Sequence of the second protein:
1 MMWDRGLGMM

Contacts between the two chains:
Residue Y159 in the first protein contacts residue W3 in the second protein (closest heavy-atom distance 3.5 Å).
Residue T163 in the first protein is in contact with residue M1 in the second protein (closest heavy-atom distance 3.7 Å).
Residue M5 in the first protein is in contact with residue M1 in the second protein (closest heavy-atom distance 4.2 Å).
Residue T80 in the first protein is in contact with residue M9 in the second protein (closest heavy-atom distance 4.2 Å).
Residue D77 in the first protein interacts with residue M9 in the second protein (closest heavy-atom distance 3.0 Å).
Residue D77 in the first protein is in contact with residue M10 in the second protein (closest heavy-atom distance 3.0 Å).
Residue T80 in the first protein contacts residue M10 in the second protein (closest heavy-atom distance 3.7 Å).
Residue F9 in the first protein contacts residue M2 in the second protein (closest heavy-atom distance 3.5 Å).
Residue W147 in the first protein contacts residue G8 in the second protein (closest heavy-atom distance 3.8 Å).
Residue E63 in the first protein is in contact with residue M1 in the second protein (closest heavy-atom distance 3.1 Å).
Residue T73 in the first protein contacts residue M9 in the second protein (closest heavy-atom distance 4.7 Å).
Residue K66 in the first protein contacts residue D4 in the second protein (closest heavy-atom distance 3.7 Å).
Residue K66 in the first protein is in contact with residue M1 in the second protein (closest heavy-atom distance 3.5 Å).
Residue Y59 in the first protein interacts with residue M1 in the second protein (closest heavy-atom distance 3.8 Å).
Residue V152 in the first protein contacts residue G6 in the second protein (closest heavy-atom distance 4.5 Å).
Residue T142 in the first protein contacts residue M10 in the second protein (closest heavy-atom distance 4.2 Å).
Residue M45 in the first protein is in contact with residue M2 in the second protein (closest heavy-atom distance 4.3 Å).
Residue T163 in the first protein contacts residue M2 in the second protein (closest heavy-atom distance 4.8 Å).
Residue Q155 in the first protein interacts with residue W3 in the second protein (closest heavy-atom distance 4.0 Å).
Residue A153 in the first protein is in contact with residue L7 in the second protein (closest heavy-atom distance 4.8 Å).
Residue V152 in the first protein contacts residue L7 in the second protein (closest heavy-atom distance 3.3 Å).
Residue Y7 in the first protein contacts residue M2 in the second protein (closest heavy-atom distance 3.6 Å).
Residue Y123 in the first protein contacts residue M10 in the second protein (closest heavy-atom distance 3.5 Å).
Residue W147 in the first protein interacts with residue M9 in the second protein (closest heavy-atom distance 2.8 Å).
Residue R97 in the first protein is in contact with residue W3 in the second protein (closest heavy-atom distance 4.3 Å).
Residue Y99 in the first protein contacts residue M2 in the second protein (closest heavy-atom distance 3.3 Å).
Residue Y84 in the first protein contacts residue M10 in the second protein (closest heavy-atom distance 2.6 Å).
Residue K146 in the first protein contacts residue M9 in the second protein (closest heavy-atom distance 4.0 Å).
Residue W147 in the first protein contacts residue M10 in the second protein (closest heavy-atom distance 4.0 Å).
Residue Y7 in the first protein contacts residue M1 in the second protein (closest heavy-atom distance 3.5 Å).
Residue L156 in the first protein interacts with residue W3 in the second protein (closest heavy-atom distance 3.9 Å).
Residue K66 in the first protein is in contact with residue W3 in the second protein (closest heavy-atom distance 3.6 Å).
Residue W167 in the first protein interacts with residue M1 in the second protein (closest heavy-atom distance 3.5 Å).
Residue T143 in the first protein contacts residue M9 in the second protein (closest heavy-atom distance 4.6 Å).
Residue Y159 in the first protein interacts with residue M2 in the second protein (closest heavy-atom distance 3.2 Å).
Residue K146 in the first protein interacts with residue M10 in the second protein (closest heavy-atom distance 2.6 Å).
Residue K66 in the first protein is in contact with residue M2 in the second protein (closest heavy-atom distance 2.7 Å).
Residue L81 in the first protein contacts residue M10 in the second protein (closest heavy-atom distance 3.8 Å).
Residue L156 in the first protein interacts with residue L7 in the second protein (closest heavy-atom distance 4.0 Å).
Residue Y99 in the first protein is in contact with residue W3 in the second protein (closest heavy-atom distance 2.9 Å).
Residue V76 in the first protein is in contact with residue M9 in the second protein (closest heavy-atom distance 3.6 Å).
Residue V152 in the first protein contacts residue W3 in the second protein (closest heavy-atom distance 4.4 Å).
Residue H70 in the first protein contacts residue W3 in the second protein (closest heavy-atom distance 3.2 Å).
Residue Y171 in the first protein contacts residue M1 in the second protein (closest heavy-atom distance 4.1 Å).
Residue Q155 in the first protein contacts residue G6 in the second protein (closest heavy-atom distance 4.2 Å).
Residue H114 in the first protein is in contact with residue L7 in the second protein (closest heavy-atom distance 3.4 Å).
Residue Y159 in the first protein is in contact with residue M1 in the second protein (closest heavy-atom distance 2.2 Å).
Residue H70 in the first protein interacts with residue M2 in the second protein (closest heavy-atom distance 3.5 Å).
Residue Y116 in the first protein is in contact with residue L7 in the second protein (closest heavy-atom distance 4.9 Å).
Residue T143 in the first protein interacts with residue M10 in the second protein (closest heavy-atom distance 3.1 Å).
Residue E63 in the first protein is in contact with residue M2 in the second protein (closest heavy-atom distance 3.5 Å).
Residue V67 in the first protein contacts residue M2 in the second protein (closest heavy-atom distance 3.7 Å).
Residue W147 in the first protein is in contact with residue L7 in the second protein (closest heavy-atom distance 2.9 Å).
Residue W133 in the first protein contacts residue L7 in the second protein (closest heavy-atom distance 3.5 Å).
Residue Y99 in the first protein interacts with residue M1 in the second protein (closest heavy-atom distance 4.9 Å).
Residue R65 in the first protein contacts residue D4 in the second protein (closest heavy-atom distance 3.1 Å).

Sequence of the first protein:
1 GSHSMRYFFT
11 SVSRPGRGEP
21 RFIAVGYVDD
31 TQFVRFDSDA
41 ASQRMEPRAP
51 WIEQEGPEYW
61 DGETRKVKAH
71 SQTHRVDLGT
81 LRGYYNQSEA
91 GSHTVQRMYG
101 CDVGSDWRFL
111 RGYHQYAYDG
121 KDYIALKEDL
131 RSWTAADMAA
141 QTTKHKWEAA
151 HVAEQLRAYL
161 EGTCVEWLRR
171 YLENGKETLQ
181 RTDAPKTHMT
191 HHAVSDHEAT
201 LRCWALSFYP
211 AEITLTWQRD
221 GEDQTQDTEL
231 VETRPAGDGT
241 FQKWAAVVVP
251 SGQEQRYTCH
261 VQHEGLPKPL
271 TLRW

This data describes a binding interaction between two proteins.